Sequence of the second protein:
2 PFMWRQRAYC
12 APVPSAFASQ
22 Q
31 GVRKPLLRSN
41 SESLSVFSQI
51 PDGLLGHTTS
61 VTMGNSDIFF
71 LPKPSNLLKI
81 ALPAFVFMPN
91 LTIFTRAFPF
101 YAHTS

This data describes a binding interaction between two proteins.

Sequence of the first protein:
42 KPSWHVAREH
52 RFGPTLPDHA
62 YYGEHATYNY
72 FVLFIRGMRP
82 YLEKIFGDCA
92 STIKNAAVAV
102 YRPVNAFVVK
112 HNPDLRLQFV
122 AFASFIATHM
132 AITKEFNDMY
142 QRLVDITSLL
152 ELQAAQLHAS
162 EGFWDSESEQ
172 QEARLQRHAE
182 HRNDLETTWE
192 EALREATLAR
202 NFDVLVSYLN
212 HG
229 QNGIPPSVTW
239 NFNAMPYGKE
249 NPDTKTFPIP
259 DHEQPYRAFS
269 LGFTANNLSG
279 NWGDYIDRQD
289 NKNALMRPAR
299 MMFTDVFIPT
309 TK

Interface contacts:
Residue T148 in the first protein contacts residue G53 in the second protein (closest heavy-atom distance 4.6 Å).
Residue M243 in the first protein interacts with residue S43 in the second protein (closest heavy-atom distance 3.8 Å).
Residue S235 in the first protein contacts residue R6 in the second protein (closest heavy-atom distance 3.9 Å).
Residue H159 in the first protein contacts residue S43 in the second protein (closest heavy-atom distance 3.8 Å).
Residue V236 in the first protein contacts residue P13 in the second protein (closest heavy-atom distance 5.0 Å).
Residue V236 in the first protein interacts with residue R6 in the second protein (closest heavy-atom distance 3.3 Å).
Residue Y141 in the first protein contacts residue T58 in the second protein (closest heavy-atom distance 4.6 Å).
Residue N70 in the first protein interacts with residue T92 in the second protein (closest heavy-atom distance 4.2 Å).
Residue E65 in the first protein is in contact with residue T92 in the second protein (closest heavy-atom distance 4.5 Å).
Residue M243 in the first protein contacts residue L44 in the second protein (closest heavy-atom distance 4.0 Å).
Residue L158 in the first protein is in contact with residue Q49 in the second protein (closest heavy-atom distance 3.3 Å).
Residue L158 in the first protein is in contact with residue R38 in the second protein (closest heavy-atom distance 3.8 Å).
Residue E162 in the first protein interacts with residue R38 in the second protein (closest heavy-atom distance 4.2 Å).
Residue I232 in the first protein is in contact with residue F18 in the second protein (closest heavy-atom distance 3.1 Å).
Residue W238 in the first protein interacts with residue Y10 in the second protein (closest heavy-atom distance 4.0 Å).
Residue P234 in the first protein is in contact with residue P15 in the second protein (closest heavy-atom distance 3.6 Å).
Residue I232 in the first protein contacts residue A19 in the second protein (closest heavy-atom distance 5.0 Å).
Residue E162 in the first protein interacts with residue V14 in the second protein (closest heavy-atom distance 3.6 Å).
Residue E152 in the first protein interacts with residue I50 in the second protein (closest heavy-atom distance 4.0 Å).
Residue T237 in the first protein contacts residue A9 in the second protein (closest heavy-atom distance 3.6 Å).
Residue F72 in the first protein contacts residue T92 in the second protein (closest heavy-atom distance 3.6 Å).
Residue A155 in the first protein interacts with residue Q49 in the second protein (closest heavy-atom distance 4.0 Å).
Residue E162 in the first protein contacts residue P15 in the second protein (closest heavy-atom distance 3.2 Å).
Residue N230 in the first protein contacts residue S20 in the second protein (closest heavy-atom distance 2.8 Å).
Residue Y62 in the first protein is in contact with residue R96 in the second protein (closest heavy-atom distance 4.3 Å).
Residue L151 in the first protein contacts residue P51 in the second protein (closest heavy-atom distance 3.5 Å).
Residue W238 in the first protein interacts with residue N40 in the second protein (closest heavy-atom distance 3.7 Å).
Residue G231 in the first protein interacts with residue F18 in the second protein (closest heavy-atom distance 3.3 Å).
Residue G64 in the first protein is in contact with residue F94 in the second protein (closest heavy-atom distance 3.5 Å).
Residue L144 in the first protein interacts with residue L54 in the second protein (closest heavy-atom distance 4.5 Å).
Residue E162 in the first protein interacts with residue S16 in the second protein (closest heavy-atom distance 2.8 Å).
Residue V236 in the first protein is in contact with residue W5 in the second protein (closest heavy-atom distance 4.3 Å).
Residue Y141 in the first protein interacts with residue L54 in the second protein (closest heavy-atom distance 3.5 Å).
Residue H66 in the first protein contacts residue I93 in the second protein (closest heavy-atom distance 4.2 Å).
Residue E65 in the first protein interacts with residue T95 in the second protein (closest heavy-atom distance 4.4 Å).
Residue Y141 in the first protein contacts residue H57 in the second protein (closest heavy-atom distance 3.8 Å).
Residue N70 in the first protein interacts with residue I93 in the second protein (closest heavy-atom distance 4.3 Å).
Residue S235 in the first protein interacts with residue F18 in the second protein (closest heavy-atom distance 4.2 Å).
Residue L151 in the first protein is in contact with residue I50 in the second protein (closest heavy-atom distance 4.3 Å).
Residue V236 in the first protein is in contact with residue A9 in the second protein (closest heavy-atom distance 3.9 Å).
Residue N230 in the first protein contacts residue Q21 in the second protein (closest heavy-atom distance 3.0 Å).
Residue H60 in the first protein interacts with residue R96 in the second protein (closest heavy-atom distance 4.9 Å).
Residue N230 in the first protein interacts with residue A19 in the second protein (closest heavy-atom distance 2.5 Å).
Residue G231 in the first protein contacts residue S20 in the second protein (closest heavy-atom distance 4.0 Å).
Residue E65 in the first protein is in contact with residue F94 in the second protein (closest heavy-atom distance 2.7 Å).
Residue F164 in the first protein is in contact with residue S43 in the second protein (closest heavy-atom distance 3.8 Å).
Residue V145 in the first protein interacts with residue L54 in the second protein (closest heavy-atom distance 4.1 Å).
Residue Y141 in the first protein interacts with residue V61 in the second protein (closest heavy-atom distance 4.3 Å).
Residue G231 in the first protein contacts residue A19 in the second protein (closest heavy-atom distance 3.8 Å).
Residue V236 in the first protein is in contact with residue A12 in the second protein (closest heavy-atom distance 3.8 Å).
Residue T148 in the first protein contacts residue L54 in the second protein (closest heavy-atom distance 5.0 Å).
Residue A67 in the first protein is in contact with residue I93 in the second protein (closest heavy-atom distance 3.9 Å).
Residue A155 in the first protein is in contact with residue I50 in the second protein (closest heavy-atom distance 3.7 Å).
Residue P234 in the first protein contacts residue F18 in the second protein (closest heavy-atom distance 3.8 Å).
Residue P233 in the first protein interacts with residue F18 in the second protein (closest heavy-atom distance 4.5 Å).
Residue W238 in the first protein contacts residue A9 in the second protein (closest heavy-atom distance 3.8 Å).
Residue A61 in the first protein interacts with residue R96 in the second protein (closest heavy-atom distance 2.1 Å).
Residue E65 in the first protein is in contact with residue I93 in the second protein (closest heavy-atom distance 3.6 Å).